Sequence of protein 2:
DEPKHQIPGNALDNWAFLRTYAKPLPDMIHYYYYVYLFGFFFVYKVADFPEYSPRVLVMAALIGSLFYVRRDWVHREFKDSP

This data describes a binding interaction between two proteins.

Sequence of protein 1:
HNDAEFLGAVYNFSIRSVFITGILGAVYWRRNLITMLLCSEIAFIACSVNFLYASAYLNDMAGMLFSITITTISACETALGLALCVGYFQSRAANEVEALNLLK

Residue-level contacts at the interface:
Residue R53 in protein 1 is in contact with residue H82 in protein 2 (closest heavy-atom distance 3.6 Å).
Residue S63 in protein 1 interacts with residue Y85 in protein 2 (closest heavy-atom distance 4.8 Å).
Residue Y51 in protein 1 is in contact with residue Y86 in protein 2 (closest heavy-atom distance 3.8 Å).
Residue I46 in protein 1 contacts residue L89 in protein 2 (closest heavy-atom distance 3.4 Å).
Residue L125 in protein 1 is in contact with residue D79 in protein 2 (closest heavy-atom distance 3.1 Å).
Residue L126 in protein 1 is in contact with residue I81 in protein 2 (closest heavy-atom distance 3.6 Å).
Residue L47 in protein 1 contacts residue F90 in protein 2 (closest heavy-atom distance 4.9 Å).
Residue L126 in protein 1 is in contact with residue H82 in protein 2 (closest heavy-atom distance 3.6 Å).
Residue V50 in protein 1 contacts residue Y85 in protein 2 (closest heavy-atom distance 3.4 Å).
Residue L125 in protein 1 contacts residue I81 in protein 2 (closest heavy-atom distance 3.9 Å).
Residue L47 in protein 1 is in contact with residue Y86 in protein 2 (closest heavy-atom distance 4.5 Å).
Residue M59 in protein 1 interacts with residue Y85 in protein 2 (closest heavy-atom distance 4.8 Å).
Residue I46 in protein 1 is in contact with residue Y85 in protein 2 (closest heavy-atom distance 2.9 Å).
Residue I43 in protein 1 interacts with residue F93 in protein 2 (closest heavy-atom distance 4.7 Å).
Residue V50 in protein 1 interacts with residue H82 in protein 2 (closest heavy-atom distance 3.9 Å).
Residue I46 in protein 1 is in contact with residue F93 in protein 2 (closest heavy-atom distance 4.1 Å).
Residue L47 in protein 1 is in contact with residue L89 in protein 2 (closest heavy-atom distance 3.5 Å).
Residue L47 in protein 1 is in contact with residue Y85 in protein 2 (closest heavy-atom distance 4.8 Å).
Residue V50 in protein 1 interacts with residue Y86 in protein 2 (closest heavy-atom distance 3.3 Å).